Residue-level contacts at the interface:
Residue S200 in protein 1 is in contact with residue G14 in protein 2 (closest heavy-atom distance 3.4 Å).
Residue S200 in protein 1 contacts residue Y13 in protein 2 (closest heavy-atom distance 4.8 Å).
Residue R231 in protein 1 is in contact with residue E11 in protein 2 (closest heavy-atom distance 3.0 Å).
Residue K227 in protein 1 interacts with residue E11 in protein 2 (closest heavy-atom distance 2.5 Å).
Residue G201 in protein 1 is in contact with residue Y13 in protein 2 (closest heavy-atom distance 4.7 Å).

These two protein chains interact to form a complex.

Sequence of protein 1:
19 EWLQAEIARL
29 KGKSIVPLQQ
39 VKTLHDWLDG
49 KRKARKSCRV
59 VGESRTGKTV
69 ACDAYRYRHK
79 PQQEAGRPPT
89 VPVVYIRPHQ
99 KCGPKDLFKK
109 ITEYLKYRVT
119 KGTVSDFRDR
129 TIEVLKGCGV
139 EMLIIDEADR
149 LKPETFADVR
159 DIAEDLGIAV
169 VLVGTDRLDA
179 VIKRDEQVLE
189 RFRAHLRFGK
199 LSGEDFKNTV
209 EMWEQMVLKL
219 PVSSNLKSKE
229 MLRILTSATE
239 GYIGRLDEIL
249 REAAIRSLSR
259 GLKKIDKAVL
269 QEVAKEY

Sequence of protein 2:
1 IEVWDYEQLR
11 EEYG